Sequence of chain A:
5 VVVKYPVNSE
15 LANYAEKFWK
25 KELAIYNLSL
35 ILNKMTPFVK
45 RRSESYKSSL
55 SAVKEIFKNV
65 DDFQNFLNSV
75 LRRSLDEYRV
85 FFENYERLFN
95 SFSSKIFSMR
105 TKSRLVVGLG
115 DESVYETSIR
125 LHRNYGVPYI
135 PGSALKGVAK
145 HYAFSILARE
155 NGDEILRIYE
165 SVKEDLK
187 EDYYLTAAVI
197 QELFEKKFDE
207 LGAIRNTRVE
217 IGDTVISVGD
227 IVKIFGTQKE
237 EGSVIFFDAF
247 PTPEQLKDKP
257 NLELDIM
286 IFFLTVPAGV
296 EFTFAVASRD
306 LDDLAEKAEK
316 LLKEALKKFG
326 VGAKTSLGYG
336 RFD

The following describes two proteins that form a bound complex.

Sequence of chain B:
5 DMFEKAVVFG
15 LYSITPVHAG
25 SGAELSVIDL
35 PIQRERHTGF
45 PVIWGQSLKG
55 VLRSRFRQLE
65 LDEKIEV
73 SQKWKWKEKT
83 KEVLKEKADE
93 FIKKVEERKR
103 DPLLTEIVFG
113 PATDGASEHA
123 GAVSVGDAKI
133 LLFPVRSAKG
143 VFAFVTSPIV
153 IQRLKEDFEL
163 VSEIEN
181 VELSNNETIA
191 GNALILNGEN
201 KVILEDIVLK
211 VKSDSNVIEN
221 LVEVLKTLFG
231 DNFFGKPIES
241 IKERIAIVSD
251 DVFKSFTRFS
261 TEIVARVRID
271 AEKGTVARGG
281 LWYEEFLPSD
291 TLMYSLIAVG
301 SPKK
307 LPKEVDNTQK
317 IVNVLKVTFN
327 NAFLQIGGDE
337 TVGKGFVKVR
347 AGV

Contacts between the two chains:
Residue D206 in chain B is in contact with residue L15 in chain A (closest heavy-atom distance 3.6 Å).
Residue V338 in chain B contacts residue S137 in chain A (closest heavy-atom distance 3.7 Å).
Residue E336 in chain B contacts residue I241 in chain A (closest heavy-atom distance 3.6 Å).
Residue F329 in chain B is in contact with residue S95 in chain A (closest heavy-atom distance 3.5 Å).
Residue E199 in chain B interacts with residue Y18 in chain A (closest heavy-atom distance 2.6 Å).
Residue A271 in chain B interacts with residue A193 in chain A (closest heavy-atom distance 3.6 Å).
Residue K340 in chain B contacts residue D244 in chain A (closest heavy-atom distance 3.0 Å).
Residue T337 in chain B is in contact with residue K140 in chain A (closest heavy-atom distance 2.8 Å).
Residue I18 in chain B contacts residue F85 in chain A (closest heavy-atom distance 3.4 Å).
Residue G235 in chain B is in contact with residue N88 in chain A (closest heavy-atom distance 3.6 Å).
Residue R138 in chain B interacts with residue S33 in chain A (closest heavy-atom distance 2.8 Å).
Residue D290 in chain B interacts with residue Y129 in chain A (closest heavy-atom distance 2.7 Å).
Residue V143 in chain B contacts residue S78 in chain A (closest heavy-atom distance 3.7 Å).
Residue T337 in chain B interacts with residue V240 in chain A (closest heavy-atom distance 3.6 Å).
Residue F329 in chain B is in contact with residue F96 in chain A (closest heavy-atom distance 3.6 Å).
Residue S289 in chain B contacts residue N128 in chain A (closest heavy-atom distance 3.0 Å).
Residue T337 in chain B contacts residue E237 in chain A (closest heavy-atom distance 3.5 Å).
Residue F342 in chain B is in contact with residue F243 in chain A (closest heavy-atom distance 3.7 Å).
Residue V338 in chain B contacts residue G136 in chain A (closest heavy-atom distance 3.5 Å).
Residue K141 in chain B interacts with residue Y30 in chain A (closest heavy-atom distance 3.6 Å).
Residue I269 in chain B interacts with residue Q197 in chain A (closest heavy-atom distance 2.8 Å).
Residue A140 in chain B is in contact with residue F22 in chain A (closest heavy-atom distance 3.6 Å).
Residue A140 in chain B interacts with residue Y30 in chain A (closest heavy-atom distance 2.6 Å).
Residue A271 in chain B is in contact with residue Q197 in chain A (closest heavy-atom distance 2.8 Å).
Residue I203 in chain B contacts residue L15 in chain A (closest heavy-atom distance 3.7 Å).
Residue E262 in chain B is in contact with residue R127 in chain A (closest heavy-atom distance 3.3 Å).
Residue V338 in chain B interacts with residue F242 in chain A (closest heavy-atom distance 3.0 Å).
Residue K201 in chain B interacts with residue E14 in chain A (closest heavy-atom distance 2.5 Å).
Residue A140 in chain B is in contact with residue I29 in chain A (closest heavy-atom distance 3.3 Å).
Residue V143 in chain B is in contact with residue N31 in chain A (closest heavy-atom distance 3.0 Å).
Residue T337 in chain B contacts residue F242 in chain A (closest heavy-atom distance 2.8 Å).
Residue T19 in chain B is in contact with residue Y89 in chain A (closest heavy-atom distance 3.4 Å).
Residue E272 in chain B is in contact with residue Y190 in chain A (closest heavy-atom distance 3.1 Å).
Residue F329 in chain B is in contact with residue R91 in chain A (closest heavy-atom distance 3.7 Å).
Residue A265 in chain B interacts with residue R124 in chain A (closest heavy-atom distance 2.8 Å).
Residue E205 in chain B interacts with residue K38 in chain A (closest heavy-atom distance 2.8 Å).
Residue D206 in chain B contacts residue N12 in chain A (closest heavy-atom distance 2.6 Å).
Residue T337 in chain B interacts with residue G238 in chain A (closest heavy-atom distance 3.5 Å).
Residue V143 in chain B is in contact with residue Y30 in chain A (closest heavy-atom distance 3.4 Å).
Residue V143 in chain B interacts with residue N128 in chain A (closest heavy-atom distance 3.1 Å).
Residue P136 in chain B is in contact with residue R127 in chain A (closest heavy-atom distance 2.7 Å).
Residue E205 in chain B is in contact with residue L34 in chain A (closest heavy-atom distance 3.5 Å).
Residue P288 in chain B interacts with residue R127 in chain A (closest heavy-atom distance 3.6 Å).
Residue R138 in chain B is in contact with residue N31 in chain A (closest heavy-atom distance 3.5 Å).
Residue G235 in chain B interacts with residue V84 in chain A (closest heavy-atom distance 3.3 Å).
Residue G142 in chain B is in contact with residue Y30 in chain A (closest heavy-atom distance 3.6 Å).
Residue D290 in chain B contacts residue N128 in chain A (closest heavy-atom distance 3.0 Å).
Residue F144 in chain B contacts residue Y129 in chain A (closest heavy-atom distance 3.6 Å).
Residue R138 in chain B is in contact with residue R127 in chain A (closest heavy-atom distance 3.3 Å).
Residue V264 in chain B interacts with residue R124 in chain A (closest heavy-atom distance 3.6 Å).
Residue R138 in chain B is in contact with residue K38 in chain A (closest heavy-atom distance 3.7 Å).
Residue I269 in chain B interacts with residue H145 in chain A (closest heavy-atom distance 3.0 Å).
Residue E336 in chain B contacts residue E237 in chain A (closest heavy-atom distance 2.8 Å).
Residue G339 in chain B contacts residue F242 in chain A (closest heavy-atom distance 3.2 Å).
Residue F234 in chain B contacts residue N88 in chain A (closest heavy-atom distance 2.8 Å).
Residue I203 in chain B is in contact with residue Y18 in chain A (closest heavy-atom distance 3.6 Å).
Residue S260 in chain B interacts with residue R127 in chain A (closest heavy-atom distance 2.9 Å).
Residue F329 in chain B interacts with residue L92 in chain A (closest heavy-atom distance 3.6 Å).
Residue V143 in chain B is in contact with residue R77 in chain A (closest heavy-atom distance 3.4 Å).
Residue L196 in chain B contacts residue Y18 in chain A (closest heavy-atom distance 3.7 Å).